Sequence of protein 2:
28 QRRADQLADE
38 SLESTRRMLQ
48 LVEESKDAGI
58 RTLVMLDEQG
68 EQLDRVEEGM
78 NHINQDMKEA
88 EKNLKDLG

Residue-level contacts at the interface:
Residue Q66 in protein 2 contacts residue M46 in protein 1 (closest heavy-atom distance 3.6 Å).
Residue T42 in protein 2 is in contact with residue I71 in protein 1 (closest heavy-atom distance 3.9 Å).
Residue L34 in protein 2 contacts residue A74 in protein 1 (closest heavy-atom distance 4.7 Å).
Residue L70 in protein 2 is in contact with residue L39 in protein 1 (closest heavy-atom distance 4.6 Å).
Residue M77 in protein 2 contacts residue I36 in protein 1 (closest heavy-atom distance 4.6 Å).
Residue S38 in protein 2 contacts residue I71 in protein 1 (closest heavy-atom distance 4.2 Å).
Residue M77 in protein 2 contacts residue V32 in protein 1 (closest heavy-atom distance 4.8 Å).
Residue L63 in protein 2 is in contact with residue M46 in protein 1 (closest heavy-atom distance 4.9 Å).

The following describes two proteins that form a bound complex.

Sequence of protein 1:
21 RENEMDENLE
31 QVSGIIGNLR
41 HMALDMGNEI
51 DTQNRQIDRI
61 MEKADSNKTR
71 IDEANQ